Sequence of the second protein:
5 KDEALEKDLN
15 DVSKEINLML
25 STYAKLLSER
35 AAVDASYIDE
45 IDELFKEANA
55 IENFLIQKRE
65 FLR

Sequence of the first protein:
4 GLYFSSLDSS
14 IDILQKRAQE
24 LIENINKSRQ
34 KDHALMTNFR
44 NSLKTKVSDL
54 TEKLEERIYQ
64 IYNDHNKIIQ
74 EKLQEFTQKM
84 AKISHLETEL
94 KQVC

Contacts between the two chains:
Residue A21 in the first protein is in contact with residue L48 in the second protein (closest heavy-atom distance 4.0 Å).
Residue L10 in the first protein is in contact with residue L59 in the second protein (closest heavy-atom distance 3.5 Å).
Residue R60 in the first protein interacts with residue D12 in the second protein (closest heavy-atom distance 2.3 Å).
Residue S13 in the first protein is in contact with residue I55 in the second protein (closest heavy-atom distance 4.3 Å).
Residue L24 in the first protein contacts residue L48 in the second protein (closest heavy-atom distance 4.0 Å).
Residue K34 in the first protein contacts residue R34 in the second protein (closest heavy-atom distance 2.8 Å).
Residue I28 in the first protein contacts residue Y41 in the second protein (closest heavy-atom distance 3.5 Å).
Residue L24 in the first protein interacts with residue Y41 in the second protein (closest heavy-atom distance 3.6 Å).
Residue R60 in the first protein is in contact with residue A8 in the second protein (closest heavy-atom distance 4.3 Å).
Residue L24 in the first protein is in contact with residue I45 in the second protein (closest heavy-atom distance 3.4 Å).
Residue F42 in the first protein is in contact with residue M23 in the second protein (closest heavy-atom distance 4.4 Å).
Residue L57 in the first protein interacts with residue D12 in the second protein (closest heavy-atom distance 4.8 Å).
Residue L17 in the first protein is in contact with residue I55 in the second protein (closest heavy-atom distance 3.6 Å).
Residue K49 in the first protein contacts residue E19 in the second protein (closest heavy-atom distance 3.3 Å).
Residue L46 in the first protein interacts with residue L24 in the second protein (closest heavy-atom distance 5.0 Å).
Residue N27 in the first protein interacts with residue Y41 in the second protein (closest heavy-atom distance 3.8 Å).
Residue I14 in the first protein is in contact with residue I55 in the second protein (closest heavy-atom distance 4.7 Å).
Residue F42 in the first protein contacts residue Y27 in the second protein (closest heavy-atom distance 3.4 Å).
Residue V50 in the first protein contacts residue I20 in the second protein (closest heavy-atom distance 4.1 Å).
Residue L57 in the first protein interacts with residue L9 in the second protein (closest heavy-atom distance 3.5 Å).
Residue R20 in the first protein is in contact with residue E47 in the second protein (closest heavy-atom distance 4.0 Å).
Residue L17 in the first protein interacts with residue E51 in the second protein (closest heavy-atom distance 3.8 Å).
Residue F42 in the first protein interacts with residue L24 in the second protein (closest heavy-atom distance 4.9 Å).
Residue L53 in the first protein contacts residue E19 in the second protein (closest heavy-atom distance 4.3 Å).
Residue L24 in the first protein interacts with residue E44 in the second protein (closest heavy-atom distance 3.8 Å).
Residue L46 in the first protein interacts with residue M23 in the second protein (closest heavy-atom distance 3.5 Å).
Residue I64 in the first protein is in contact with residue K5 in the second protein (closest heavy-atom distance 4.0 Å).
Residue R32 in the first protein is in contact with residue D38 in the second protein (closest heavy-atom distance 2.8 Å).
Residue S45 in the first protein contacts residue M23 in the second protein (closest heavy-atom distance 4.1 Å).
Residue K49 in the first protein interacts with residue M23 in the second protein (closest heavy-atom distance 3.5 Å).
Residue L10 in the first protein is in contact with residue I55 in the second protein (closest heavy-atom distance 3.5 Å).
Residue L53 in the first protein interacts with residue I20 in the second protein (closest heavy-atom distance 3.5 Å).
Residue M39 in the first protein interacts with residue Y27 in the second protein (closest heavy-atom distance 4.2 Å).
Residue L38 in the first protein is in contact with residue R34 in the second protein (closest heavy-atom distance 4.4 Å).
Residue F7 in the first protein interacts with residue K62 in the second protein (closest heavy-atom distance 4.9 Å).
Residue I28 in the first protein contacts residue I45 in the second protein (closest heavy-atom distance 4.8 Å).
Residue R20 in the first protein is in contact with residue L48 in the second protein (closest heavy-atom distance 3.5 Å).
Residue L57 in the first protein contacts residue V16 in the second protein (closest heavy-atom distance 4.9 Å).
Residue S31 in the first protein interacts with residue Y41 in the second protein (closest heavy-atom distance 4.2 Å).
Residue S31 in the first protein is in contact with residue R34 in the second protein (closest heavy-atom distance 3.9 Å).
Residue D35 in the first protein is in contact with residue R34 in the second protein (closest heavy-atom distance 3.1 Å).
Residue L17 in the first protein contacts residue L48 in the second protein (closest heavy-atom distance 3.6 Å).
Residue S31 in the first protein is in contact with residue V37 in the second protein (closest heavy-atom distance 4.1 Å).
Residue R20 in the first protein interacts with residue E51 in the second protein (closest heavy-atom distance 4.6 Å).
Residue L53 in the first protein contacts residue V16 in the second protein (closest heavy-atom distance 3.9 Å).
Residue L17 in the first protein interacts with residue A52 in the second protein (closest heavy-atom distance 3.9 Å).
Residue Y6 in the first protein contacts residue K62 in the second protein (closest heavy-atom distance 4.3 Å).
Residue L57 in the first protein interacts with residue L13 in the second protein (closest heavy-atom distance 4.5 Å).
Residue L38 in the first protein is in contact with residue L30 in the second protein (closest heavy-atom distance 3.9 Å).
Residue R20 in the first protein is in contact with residue E44 in the second protein (closest heavy-atom distance 3.7 Å).
Residue H68 in the first protein is in contact with residue K5 in the second protein (closest heavy-atom distance 3.6 Å).
Residue F42 in the first protein contacts residue L30 in the second protein (closest heavy-atom distance 4.9 Å).

These two protein chains interact to form a complex.